Interface contacts:
Residue K17 in protein 2 contacts residue E94 in protein 1 (closest heavy-atom distance 2.8 Å).
Residue K100 in protein 2 is in contact with residue L52 in protein 1 (closest heavy-atom distance 3.5 Å).
Residue R96 in protein 2 is in contact with residue L77 in protein 1 (closest heavy-atom distance 3.5 Å).
Residue R96 in protein 2 is in contact with residue I57 in protein 1 (closest heavy-atom distance 2.9 Å).
Residue I106 in protein 2 contacts residue L36 in protein 1 (closest heavy-atom distance 3.7 Å).
Residue A103 in protein 2 interacts with residue L49 in protein 1 (closest heavy-atom distance 3.6 Å).
Residue D87 in protein 2 is in contact with residue L83 in protein 1 (closest heavy-atom distance 3.5 Å).
Residue N19 in protein 2 is in contact with residue L23 in protein 1 (closest heavy-atom distance 3.6 Å).
Residue V20 in protein 2 contacts residue I90 in protein 1 (closest heavy-atom distance 3.6 Å).
Residue K17 in protein 2 is in contact with residue N89 in protein 1 (closest heavy-atom distance 3.2 Å).
Residue H80 in protein 2 interacts with residue D87 in protein 1 (closest heavy-atom distance 3.1 Å).
Residue N93 in protein 2 contacts residue I57 in protein 1 (closest heavy-atom distance 3.4 Å).
Residue L52 in protein 2 interacts with residue K100 in protein 1 (closest heavy-atom distance 3.5 Å).
Residue Q25 in protein 2 contacts residue E105 in protein 1 (closest heavy-atom distance 3.7 Å).
Residue L75 in protein 2 contacts residue I95 in protein 1 (closest heavy-atom distance 3.7 Å).
Residue I99 in protein 2 interacts with residue W76 in protein 1 (closest heavy-atom distance 3.7 Å).
Residue Q50 in protein 2 contacts residue E107 in protein 1 (closest heavy-atom distance 2.9 Å).
Residue L83 in protein 2 contacts residue D87 in protein 1 (closest heavy-atom distance 3.5 Å).
Residue I90 in protein 2 is in contact with residue V20 in protein 1 (closest heavy-atom distance 3.6 Å).
Residue W76 in protein 2 contacts residue R96 in protein 1 (closest heavy-atom distance 2.8 Å).
Residue R96 in protein 2 contacts residue W76 in protein 1 (closest heavy-atom distance 2.8 Å).
Residue I95 in protein 2 is in contact with residue L75 in protein 1 (closest heavy-atom distance 3.7 Å).
Residue F110 in protein 2 is in contact with residue L36 in protein 1 (closest heavy-atom distance 3.7 Å).
Residue L24 in protein 2 interacts with residue I95 in protein 1 (closest heavy-atom distance 3.6 Å).
Residue Y15 in protein 2 interacts with residue K30 in protein 1 (closest heavy-atom distance 3.0 Å).
Residue I106 in protein 2 contacts residue I32 in protein 1 (closest heavy-atom distance 3.8 Å).
Residue D87 in protein 2 contacts residue H80 in protein 1 (closest heavy-atom distance 3.1 Å).
Residue T111 in protein 2 interacts with residue L46 in protein 1 (closest heavy-atom distance 3.7 Å).
Residue N33 in protein 2 interacts with residue I106 in protein 1 (closest heavy-atom distance 3.5 Å).
Residue L77 in protein 2 is in contact with residue R96 in protein 1 (closest heavy-atom distance 3.5 Å).
Residue F71 in protein 2 interacts with residue Q16 in protein 1 (closest heavy-atom distance 3.5 Å).
Residue I57 in protein 2 contacts residue N93 in protein 1 (closest heavy-atom distance 3.4 Å).
Residue L52 in protein 2 contacts residue I99 in protein 1 (closest heavy-atom distance 3.7 Å).
Residue E107 in protein 2 interacts with residue Q50 in protein 1 (closest heavy-atom distance 2.9 Å).
Residue F12 in protein 2 contacts residue I31 in protein 1 (closest heavy-atom distance 2.3 Å).
Residue T60 in protein 2 contacts residue R96 in protein 1 (closest heavy-atom distance 3.6 Å).
Residue I106 in protein 2 is in contact with residue N33 in protein 1 (closest heavy-atom distance 3.5 Å).
Residue K30 in protein 2 contacts residue Y15 in protein 1 (closest heavy-atom distance 3.0 Å).
Residue L36 in protein 2 contacts residue F110 in protein 1 (closest heavy-atom distance 3.7 Å).
Residue E105 in protein 2 is in contact with residue Q25 in protein 1 (closest heavy-atom distance 3.7 Å).
Residue R96 in protein 2 contacts residue T60 in protein 1 (closest heavy-atom distance 3.6 Å).
Residue L49 in protein 2 interacts with residue A103 in protein 1 (closest heavy-atom distance 3.6 Å).
Residue I57 in protein 2 is in contact with residue K100 in protein 1 (closest heavy-atom distance 3.7 Å).
Residue S53 in protein 2 contacts residue K100 in protein 1 (closest heavy-atom distance 3.2 Å).
Residue Q16 in protein 2 is in contact with residue S27 in protein 1 (closest heavy-atom distance 3.3 Å).
Residue N89 in protein 2 interacts with residue K17 in protein 1 (closest heavy-atom distance 3.2 Å).
Residue I32 in protein 2 interacts with residue I106 in protein 1 (closest heavy-atom distance 3.8 Å).
Residue I95 in protein 2 is in contact with residue L24 in protein 1 (closest heavy-atom distance 3.6 Å).
Residue E94 in protein 2 contacts residue K17 in protein 1 (closest heavy-atom distance 2.8 Å).
Residue I31 in protein 2 contacts residue F12 in protein 1 (closest heavy-atom distance 2.3 Å).
Residue Q16 in protein 2 is in contact with residue F71 in protein 1 (closest heavy-atom distance 3.5 Å).
Residue K100 in protein 2 contacts residue I57 in protein 1 (closest heavy-atom distance 3.7 Å).
Residue S27 in protein 2 interacts with residue Q16 in protein 1 (closest heavy-atom distance 3.3 Å).
Residue I99 in protein 2 contacts residue L52 in protein 1 (closest heavy-atom distance 3.7 Å).
Residue L23 in protein 2 contacts residue N19 in protein 1 (closest heavy-atom distance 3.6 Å).
Residue W76 in protein 2 is in contact with residue I99 in protein 1 (closest heavy-atom distance 3.7 Å).
Residue L46 in protein 2 interacts with residue T111 in protein 1 (closest heavy-atom distance 3.7 Å).
Residue K100 in protein 2 interacts with residue S53 in protein 1 (closest heavy-atom distance 3.2 Å).
Residue I57 in protein 2 interacts with residue R96 in protein 1 (closest heavy-atom distance 2.9 Å).
Residue L36 in protein 2 interacts with residue I106 in protein 1 (closest heavy-atom distance 3.7 Å).

Sequence of protein 1:
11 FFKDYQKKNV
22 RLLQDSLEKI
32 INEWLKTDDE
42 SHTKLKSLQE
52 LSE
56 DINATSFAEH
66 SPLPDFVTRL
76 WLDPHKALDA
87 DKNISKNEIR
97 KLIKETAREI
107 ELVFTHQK

Sequence of protein 2:
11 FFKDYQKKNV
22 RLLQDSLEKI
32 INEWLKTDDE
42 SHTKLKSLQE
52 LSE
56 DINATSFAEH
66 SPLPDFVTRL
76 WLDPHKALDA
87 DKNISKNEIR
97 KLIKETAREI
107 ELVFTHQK

The following describes two proteins that form a bound complex.